Sequence of the first protein:
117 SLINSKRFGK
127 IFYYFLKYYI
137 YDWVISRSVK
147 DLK

The following describes two proteins that form a bound complex.

Sequence of the second protein:
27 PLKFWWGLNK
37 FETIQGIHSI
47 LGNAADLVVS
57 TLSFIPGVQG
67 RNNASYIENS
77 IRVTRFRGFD

Contacts between the two chains:
Residue V64 in the second protein is in contact with residue V140 in the first protein (closest heavy-atom distance 3.9 Å).
Residue V55 in the second protein interacts with residue V140 in the first protein (closest heavy-atom distance 4.8 Å).
Residue V55 in the second protein contacts residue W139 in the first protein (closest heavy-atom distance 3.4 Å).
Residue V54 in the second protein interacts with residue I136 in the first protein (closest heavy-atom distance 4.5 Å).
Residue L58 in the second protein is in contact with residue I136 in the first protein (closest heavy-atom distance 4.3 Å).
Residue A51 in the second protein is in contact with residue W139 in the first protein (closest heavy-atom distance 3.4 Å).